Sequence of the first protein:
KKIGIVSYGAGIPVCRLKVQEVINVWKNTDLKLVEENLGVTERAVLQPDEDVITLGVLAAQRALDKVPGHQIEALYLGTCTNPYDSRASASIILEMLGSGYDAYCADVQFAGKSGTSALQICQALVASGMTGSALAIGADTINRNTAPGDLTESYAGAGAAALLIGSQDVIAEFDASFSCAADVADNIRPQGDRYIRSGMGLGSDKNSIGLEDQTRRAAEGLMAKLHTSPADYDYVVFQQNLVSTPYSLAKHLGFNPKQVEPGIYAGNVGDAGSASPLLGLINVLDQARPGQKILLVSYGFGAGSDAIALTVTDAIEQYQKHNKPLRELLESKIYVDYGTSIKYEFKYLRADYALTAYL

Residue-level contacts at the interface:
Residue T57 in the first protein is in contact with residue I125 in the second protein (closest heavy-atom distance 3.5 Å).
Residue A357 in the first protein is in contact with residue M81 in the second protein (closest heavy-atom distance 3.5 Å).
Residue A360 in the first protein contacts residue A79 in the second protein (closest heavy-atom distance 4.0 Å).
Residue Y361 in the first protein is in contact with residue P76 in the second protein (closest heavy-atom distance 4.1 Å).
Residue E98 in the first protein contacts residue R28 in the second protein (closest heavy-atom distance 2.9 Å).
Residue I337 in the first protein contacts residue V109 in the second protein (closest heavy-atom distance 3.4 Å).
Residue R65 in the first protein contacts residue R122 in the second protein (closest heavy-atom distance 3.5 Å).
Residue R147 in the first protein is in contact with residue W136 in the second protein (closest heavy-atom distance 4.0 Å).
Residue Y87 in the first protein is in contact with residue A135 in the second protein (closest heavy-atom distance 3.6 Å).
Residue D52 in the first protein contacts residue K127 in the second protein (closest heavy-atom distance 2.9 Å).
Residue A360 in the first protein interacts with residue A80 in the second protein (closest heavy-atom distance 4.2 Å).
Residue D355 in the first protein contacts residue S2 in the second protein (closest heavy-atom distance 3.1 Å).
Residue D52 in the first protein interacts with residue R126 in the second protein (closest heavy-atom distance 2.7 Å).
Residue S335 in the first protein interacts with residue C110 in the second protein (closest heavy-atom distance 4.0 Å).
Residue M99 in the first protein is in contact with residue Y138 in the second protein (closest heavy-atom distance 3.5 Å).
Residue D54 in the first protein interacts with residue Y138 in the second protein (closest heavy-atom distance 2.6 Å).
Residue I337 in the first protein is in contact with residue D108 in the second protein (closest heavy-atom distance 3.8 Å).
Residue P51 in the first protein contacts residue T86 in the second protein (closest heavy-atom distance 3.7 Å).
Residue I56 in the first protein contacts residue Y138 in the second protein (closest heavy-atom distance 3.2 Å).
Residue Y361 in the first protein contacts residue V87 in the second protein (closest heavy-atom distance 3.9 Å).
Residue Y361 in the first protein is in contact with residue G84 in the second protein (closest heavy-atom distance 2.7 Å).
Residue E53 in the first protein interacts with residue R126 in the second protein (closest heavy-atom distance 3.4 Å).
Residue P51 in the first protein interacts with residue E85 in the second protein (closest heavy-atom distance 4.0 Å).
Residue T57 in the first protein interacts with residue Y138 in the second protein (closest heavy-atom distance 4.1 Å).
Residue F349 in the first protein contacts residue E85 in the second protein (closest heavy-atom distance 3.9 Å).
Residue A360 in the first protein contacts residue G84 in the second protein (closest heavy-atom distance 4.2 Å).
Residue T57 in the first protein interacts with residue R126 in the second protein (closest heavy-atom distance 3.7 Å).
Residue A360 in the first protein is in contact with residue M81 in the second protein (closest heavy-atom distance 3.6 Å).
Residue I95 in the first protein interacts with residue Y27 in the second protein (closest heavy-atom distance 4.3 Å).
Residue Q64 in the first protein is in contact with residue R63 in the second protein (closest heavy-atom distance 3.8 Å).
Residue V17 in the first protein contacts residue D108 in the second protein (closest heavy-atom distance 3.6 Å).
Residue R353 in the first protein contacts residue E85 in the second protein (closest heavy-atom distance 4.0 Å).
Residue G101 in the first protein contacts residue R28 in the second protein (closest heavy-atom distance 3.6 Å).
Residue M99 in the first protein is in contact with residue R28 in the second protein (closest heavy-atom distance 3.5 Å).
Residue K346 in the first protein contacts residue E85 in the second protein (closest heavy-atom distance 2.7 Å).
Residue Y356 in the first protein is in contact with residue I8 in the second protein (closest heavy-atom distance 3.6 Å).
Residue D52 in the first protein interacts with residue K141 in the second protein (closest heavy-atom distance 2.8 Å).
Residue P51 in the first protein is in contact with residue K127 in the second protein (closest heavy-atom distance 3.7 Å).
Residue T359 in the first protein contacts residue M81 in the second protein (closest heavy-atom distance 3.5 Å).
Residue Y347 in the first protein is in contact with residue E85 in the second protein (closest heavy-atom distance 3.6 Å).
Residue V60 in the first protein contacts residue I125 in the second protein (closest heavy-atom distance 4.1 Å).
Residue P86 in the first protein contacts residue Y138 in the second protein (closest heavy-atom distance 4.1 Å).
Residue Y87 in the first protein is in contact with residue W136 in the second protein (closest heavy-atom distance 3.0 Å).
Residue P86 in the first protein interacts with residue W136 in the second protein (closest heavy-atom distance 3.0 Å).
Residue Q50 in the first protein interacts with residue R126 in the second protein (closest heavy-atom distance 4.1 Å).
Residue M99 in the first protein interacts with residue I125 in the second protein (closest heavy-atom distance 3.6 Å).
Residue Q50 in the first protein contacts residue D108 in the second protein (closest heavy-atom distance 2.9 Å).
Residue L358 in the first protein contacts residue M81 in the second protein (closest heavy-atom distance 3.6 Å).
Residue E98 in the first protein contacts residue Y27 in the second protein (closest heavy-atom distance 3.8 Å).
Residue K336 in the first protein interacts with residue C110 in the second protein (closest heavy-atom distance 4.0 Å).
Residue Y104 in the first protein is in contact with residue R28 in the second protein (closest heavy-atom distance 3.8 Å).
Residue D54 in the first protein contacts residue K127 in the second protein (closest heavy-atom distance 2.8 Å).
Residue M99 in the first protein interacts with residue Y27 in the second protein (closest heavy-atom distance 3.5 Å).
Residue G101 in the first protein contacts residue R60 in the second protein (closest heavy-atom distance 3.0 Å).
Residue Y361 in the first protein is in contact with residue A79 in the second protein (closest heavy-atom distance 3.7 Å).
Residue E98 in the first protein contacts residue H23 in the second protein (closest heavy-atom distance 3.9 Å).
Residue D52 in the first protein interacts with residue V107 in the second protein (closest heavy-atom distance 4.1 Å).
Residue Y347 in the first protein contacts residue T86 in the second protein (closest heavy-atom distance 4.1 Å).
Residue I337 in the first protein is in contact with residue C110 in the second protein (closest heavy-atom distance 4.0 Å).
Residue T57 in the first protein contacts residue K127 in the second protein (closest heavy-atom distance 3.7 Å).

Sequence of the second protein:
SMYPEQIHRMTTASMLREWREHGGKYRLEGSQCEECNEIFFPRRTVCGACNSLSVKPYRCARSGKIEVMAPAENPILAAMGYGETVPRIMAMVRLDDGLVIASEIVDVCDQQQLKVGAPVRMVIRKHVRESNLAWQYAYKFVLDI

This data describes a binding interaction between two proteins.